Contacts between the two chains:
Residue T29 in chain B contacts residue T18 in chain A (closest heavy-atom distance 4.1 Å).
Residue Q32 in chain B interacts with residue C19 in chain A (closest heavy-atom distance 2.8 Å).
Residue V261 in chain B interacts with residue H8 in chain A (closest heavy-atom distance 4.3 Å).
Residue Q36 in chain B is in contact with residue V16 in chain A (closest heavy-atom distance 3.1 Å).
Residue T216 in chain B interacts with residue H8 in chain A (closest heavy-atom distance 4.7 Å).
Residue V422 in chain B interacts with residue K6 in chain A (closest heavy-atom distance 4.6 Å).
Residue S257 in chain B is in contact with residue G9 in chain A (closest heavy-atom distance 4.8 Å).
Residue Q36 in chain B is in contact with residue K17 in chain A (closest heavy-atom distance 2.8 Å).
Residue F175 in chain B interacts with residue L10 in chain A (closest heavy-atom distance 3.9 Å).
Residue F254 in chain B interacts with residue G12 in chain A (closest heavy-atom distance 4.6 Å).
Residue H129 in chain B contacts residue C14 in chain A (closest heavy-atom distance 3.7 Å).
Residue S257 in chain B is in contact with residue C7 in chain A (closest heavy-atom distance 4.7 Å).
Residue S253 in chain B is in contact with residue K6 in chain A (closest heavy-atom distance 3.8 Å).
Residue N309 in chain B is in contact with residue L10 in chain A (closest heavy-atom distance 4.7 Å).
Residue F260 in chain B interacts with residue H8 in chain A (closest heavy-atom distance 3.6 Å).
Residue Y221 in chain B interacts with residue W20 in chain A (closest heavy-atom distance 3.3 Å).
Residue R132 in chain B is in contact with residue G12 in chain A (closest heavy-atom distance 4.3 Å).
Residue F175 in chain B interacts with residue V16 in chain A (closest heavy-atom distance 3.9 Å).
Residue K130 in chain B is in contact with residue S13 in chain A (closest heavy-atom distance 4.1 Å).
Residue K130 in chain B interacts with residue E15 in chain A (closest heavy-atom distance 3.4 Å).
Residue H129 in chain B contacts residue S13 in chain A (closest heavy-atom distance 3.3 Å).
Residue Q36 in chain B is in contact with residue E15 in chain A (closest heavy-atom distance 4.3 Å).
Residue T216 in chain B is in contact with residue W20 in chain A (closest heavy-atom distance 4.2 Å).
Residue F75 in chain B contacts residue E15 in chain A (closest heavy-atom distance 3.6 Å).
Residue V174 in chain B contacts residue E15 in chain A (closest heavy-atom distance 3.5 Å).
Residue F260 in chain B contacts residue V16 in chain A (closest heavy-atom distance 4.1 Å).
Residue V261 in chain B interacts with residue L10 in chain A (closest heavy-atom distance 3.9 Å).
Residue V261 in chain B is in contact with residue G9 in chain A (closest heavy-atom distance 3.2 Å).
Residue R132 in chain B contacts residue S13 in chain A (closest heavy-atom distance 3.9 Å).
Residue S215 in chain B is in contact with residue H8 in chain A (closest heavy-atom distance 4.0 Å).
Residue F254 in chain B interacts with residue K6 in chain A (closest heavy-atom distance 4.9 Å).
Residue G24 in chain B is in contact with residue W21 in chain A (closest heavy-atom distance 4.4 Å).
Residue Q32 in chain B contacts residue T18 in chain A (closest heavy-atom distance 3.6 Å).
Residue L212 in chain B is in contact with residue T18 in chain A (closest heavy-atom distance 3.9 Å).
Residue F175 in chain B contacts residue E15 in chain A (closest heavy-atom distance 3.6 Å).
Residue V174 in chain B interacts with residue L10 in chain A (closest heavy-atom distance 4.6 Å).
Residue K130 in chain B interacts with residue C14 in chain A (closest heavy-atom distance 2.9 Å).
Residue H129 in chain B contacts residue G12 in chain A (closest heavy-atom distance 3.5 Å).
Residue G133 in chain B contacts residue S13 in chain A (closest heavy-atom distance 3.9 Å).
Residue G133 in chain B interacts with residue E15 in chain A (closest heavy-atom distance 3.5 Å).
Residue P28 in chain B is in contact with residue C19 in chain A (closest heavy-atom distance 4.7 Å).
Residue F76 in chain B is in contact with residue E15 in chain A (closest heavy-atom distance 3.7 Å).
Residue T216 in chain B is in contact with residue T18 in chain A (closest heavy-atom distance 3.6 Å).
Residue I137 in chain B contacts residue L10 in chain A (closest heavy-atom distance 3.6 Å).
Residue M136 in chain B interacts with residue L10 in chain A (closest heavy-atom distance 3.7 Å).
Residue G33 in chain B contacts residue T18 in chain A (closest heavy-atom distance 4.8 Å).
Residue T29 in chain B is in contact with residue W20 in chain A (closest heavy-atom distance 4.4 Å).
Residue H129 in chain B contacts residue C7 in chain A (closest heavy-atom distance 4.5 Å).
Residue G24 in chain B contacts residue W20 in chain A (closest heavy-atom distance 3.9 Å).
Residue L212 in chain B interacts with residue H8 in chain A (closest heavy-atom distance 3.3 Å).
Residue V422 in chain B is in contact with residue K4 in chain A (closest heavy-atom distance 3.9 Å).
Residue A134 in chain B interacts with residue E15 in chain A (closest heavy-atom distance 3.8 Å).
Residue S257 in chain B contacts residue K6 in chain A (closest heavy-atom distance 4.2 Å).
Residue S215 in chain B interacts with residue K6 in chain A (closest heavy-atom distance 3.6 Å).
Residue S257 in chain B contacts residue H8 in chain A (closest heavy-atom distance 2.8 Å).
Residue C25 in chain B is in contact with residue W20 in chain A (closest heavy-atom distance 3.5 Å).
Residue T29 in chain B interacts with residue C19 in chain A (closest heavy-atom distance 4.8 Å).
Residue G133 in chain B interacts with residue L10 in chain A (closest heavy-atom distance 3.9 Å).
Residue Q32 in chain B is in contact with residue K17 in chain A (closest heavy-atom distance 4.0 Å).
Residue G176 in chain B is in contact with residue L10 in chain A (closest heavy-atom distance 4.5 Å).

This data describes a binding interaction between two proteins.

Sequence of chain B:
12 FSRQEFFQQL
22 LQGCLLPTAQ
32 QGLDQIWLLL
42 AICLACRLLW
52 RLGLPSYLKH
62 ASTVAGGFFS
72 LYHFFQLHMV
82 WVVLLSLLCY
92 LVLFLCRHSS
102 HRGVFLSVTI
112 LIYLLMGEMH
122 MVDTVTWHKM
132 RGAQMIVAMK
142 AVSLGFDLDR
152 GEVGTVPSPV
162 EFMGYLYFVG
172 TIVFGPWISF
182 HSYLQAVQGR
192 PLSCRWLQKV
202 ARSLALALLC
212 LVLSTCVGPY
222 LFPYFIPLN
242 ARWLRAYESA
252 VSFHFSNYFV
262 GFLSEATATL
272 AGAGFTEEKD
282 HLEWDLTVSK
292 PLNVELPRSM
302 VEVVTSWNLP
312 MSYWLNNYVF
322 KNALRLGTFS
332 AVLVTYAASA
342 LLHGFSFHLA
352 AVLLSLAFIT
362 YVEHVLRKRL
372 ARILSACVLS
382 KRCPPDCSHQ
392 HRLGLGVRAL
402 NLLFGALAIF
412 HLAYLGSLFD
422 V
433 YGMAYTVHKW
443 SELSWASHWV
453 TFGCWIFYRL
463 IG

Sequence of chain A:
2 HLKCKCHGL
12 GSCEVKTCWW